Sequence of protein 2:
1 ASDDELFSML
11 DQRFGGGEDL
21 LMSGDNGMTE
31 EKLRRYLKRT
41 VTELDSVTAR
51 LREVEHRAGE

Residue-level contacts at the interface:
Residue V47 in protein 1 interacts with residue T48 in protein 2 (closest heavy-atom distance 3.3 Å).
Residue L44 in protein 1 is in contact with residue R13 in protein 2 (closest heavy-atom distance 4.0 Å).
Residue L51 in protein 1 interacts with residue V54 in protein 2 (closest heavy-atom distance 3.2 Å).
Residue E55 in protein 1 interacts with residue A58 in protein 2 (closest heavy-atom distance 2.9 Å).
Residue R13 in protein 1 is in contact with residue T48 in protein 2 (closest heavy-atom distance 3.5 Å).
Residue L44 in protein 1 interacts with residue F14 in protein 2 (closest heavy-atom distance 3.6 Å).
Residue E30 in protein 1 is in contact with residue L33 in protein 2 (closest heavy-atom distance 3.9 Å).
Residue L51 in protein 1 interacts with residue V47 in protein 2 (closest heavy-atom distance 4.0 Å).
Residue L10 in protein 1 is in contact with residue V41 in protein 2 (closest heavy-atom distance 3.0 Å).
Residue K38 in protein 1 interacts with residue L6 in protein 2 (closest heavy-atom distance 3.2 Å).
Residue V41 in protein 1 contacts residue L10 in protein 2 (closest heavy-atom distance 3.1 Å).
Residue L37 in protein 1 is in contact with residue T40 in protein 2 (closest heavy-atom distance 3.8 Å).
Residue L37 in protein 1 is in contact with residue L33 in protein 2 (closest heavy-atom distance 3.3 Å).
Residue T48 in protein 1 is in contact with residue V47 in protein 2 (closest heavy-atom distance 3.4 Å).
Residue R34 in protein 1 interacts with residue L33 in protein 2 (closest heavy-atom distance 4.0 Å).
Residue L44 in protein 1 contacts residue T40 in protein 2 (closest heavy-atom distance 3.2 Å).
Residue L33 in protein 1 interacts with residue L37 in protein 2 (closest heavy-atom distance 3.2 Å).
Residue L37 in protein 1 interacts with residue F7 in protein 2 (closest heavy-atom distance 3.3 Å).
Residue L51 in protein 1 is in contact with residue L51 in protein 2 (closest heavy-atom distance 3.3 Å).
Residue A58 in protein 1 interacts with residue A58 in protein 2 (closest heavy-atom distance 3.4 Å).
Residue V41 in protein 1 interacts with residue M9 in protein 2 (closest heavy-atom distance 3.2 Å).
Residue V47 in protein 1 contacts residue L44 in protein 2 (closest heavy-atom distance 4.1 Å).
Residue L10 in protein 1 interacts with residue L44 in protein 2 (closest heavy-atom distance 3.9 Å).
Residue R13 in protein 1 contacts residue D45 in protein 2 (closest heavy-atom distance 4.0 Å).
Residue L37 in protein 1 is in contact with residue L37 in protein 2 (closest heavy-atom distance 3.2 Å).
Residue T40 in protein 1 contacts residue T40 in protein 2 (closest heavy-atom distance 2.5 Å).
Residue F7 in protein 1 contacts residue L37 in protein 2 (closest heavy-atom distance 3.1 Å).
Residue L33 in protein 1 is in contact with residue L33 in protein 2 (closest heavy-atom distance 3.2 Å).
Residue L44 in protein 1 contacts residue L10 in protein 2 (closest heavy-atom distance 3.5 Å).
Residue T42 in protein 1 contacts residue L6 in protein 2 (closest heavy-atom distance 4.0 Å).
Residue E30 in protein 1 is in contact with residue T29 in protein 2 (closest heavy-atom distance 3.0 Å).
Residue T42 in protein 1 interacts with residue M9 in protein 2 (closest heavy-atom distance 3.6 Å).
Residue V54 in protein 1 contacts residue V54 in protein 2 (closest heavy-atom distance 3.2 Å).
Residue M9 in protein 1 interacts with residue V41 in protein 2 (closest heavy-atom distance 3.2 Å).
Residue E30 in protein 1 is in contact with residue E30 in protein 2 (closest heavy-atom distance 3.3 Å).
Residue L44 in protein 1 is in contact with residue L44 in protein 2 (closest heavy-atom distance 3.3 Å).
Residue Y36 in protein 1 interacts with residue L37 in protein 2 (closest heavy-atom distance 3.5 Å).
Residue T40 in protein 1 contacts residue V41 in protein 2 (closest heavy-atom distance 3.8 Å).
Residue L44 in protein 1 interacts with residue V47 in protein 2 (closest heavy-atom distance 4.1 Å).
Residue V47 in protein 1 is in contact with residue L51 in protein 2 (closest heavy-atom distance 3.4 Å).
Residue E43 in protein 1 is in contact with residue L44 in protein 2 (closest heavy-atom distance 3.1 Å).
Residue V54 in protein 1 contacts residue E55 in protein 2 (closest heavy-atom distance 3.3 Å).
Residue V41 in protein 1 is in contact with residue T40 in protein 2 (closest heavy-atom distance 3.2 Å).
Residue V41 in protein 1 interacts with residue L6 in protein 2 (closest heavy-atom distance 3.1 Å).
Residue L37 in protein 1 interacts with residue Y36 in protein 2 (closest heavy-atom distance 3.7 Å).
Residue E55 in protein 1 interacts with residue G59 in protein 2 (closest heavy-atom distance 3.0 Å).
Residue T40 in protein 1 interacts with residue L37 in protein 2 (closest heavy-atom distance 3.6 Å).
Residue V54 in protein 1 contacts residue L51 in protein 2 (closest heavy-atom distance 3.2 Å).
Residue D45 in protein 1 interacts with residue R13 in protein 2 (closest heavy-atom distance 2.6 Å).
Residue A58 in protein 1 contacts residue E55 in protein 2 (closest heavy-atom distance 3.0 Å).
Residue R13 in protein 1 is in contact with residue L44 in protein 2 (closest heavy-atom distance 3.8 Å).
Residue T40 in protein 1 is in contact with residue L44 in protein 2 (closest heavy-atom distance 4.0 Å).
Residue E55 in protein 1 contacts residue V54 in protein 2 (closest heavy-atom distance 2.9 Å).
Residue V47 in protein 1 contacts residue V47 in protein 2 (closest heavy-atom distance 3.2 Å).
Residue D45 in protein 1 is in contact with residue M9 in protein 2 (closest heavy-atom distance 2.9 Å).
Residue T29 in protein 1 is in contact with residue E30 in protein 2 (closest heavy-atom distance 3.2 Å).
Residue L6 in protein 1 interacts with residue V41 in protein 2 (closest heavy-atom distance 4.1 Å).
Residue G59 in protein 1 contacts residue E55 in protein 2 (closest heavy-atom distance 3.7 Å).
Residue L44 in protein 1 is in contact with residue E43 in protein 2 (closest heavy-atom distance 3.8 Å).
Residue T48 in protein 1 contacts residue R13 in protein 2 (closest heavy-atom distance 3.3 Å).

This data describes a binding interaction between two proteins.

Sequence of protein 1:
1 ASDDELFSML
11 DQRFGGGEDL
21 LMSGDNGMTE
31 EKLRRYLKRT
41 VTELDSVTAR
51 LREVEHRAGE